Interface contacts:
Residue E975 in protein 1 interacts with residue R279 in protein 2 (closest heavy-atom distance 2.3 Å).
Residue G974 in protein 1 contacts residue F280 in protein 2 (closest heavy-atom distance 3.9 Å).
Residue R973 in protein 1 interacts with residue I281 in protein 2 (closest heavy-atom distance 3.5 Å).
Residue R973 in protein 1 interacts with residue F280 in protein 2 (closest heavy-atom distance 2.6 Å).
Residue E975 in protein 1 is in contact with residue F280 in protein 2 (closest heavy-atom distance 4.2 Å).
Residue F991 in protein 1 interacts with residue F280 in protein 2 (closest heavy-atom distance 3.5 Å).
Residue E992 in protein 1 is in contact with residue F280 in protein 2 (closest heavy-atom distance 3.6 Å).
Residue K977 in protein 1 contacts residue R279 in protein 2 (closest heavy-atom distance 3.9 Å).
Residue A990 in protein 1 contacts residue F280 in protein 2 (closest heavy-atom distance 3.4 Å).
Residue R973 in protein 1 is in contact with residue R282 in protein 2 (closest heavy-atom distance 4.2 Å).

The following describes two proteins that form a bound complex.

Sequence of protein 1:
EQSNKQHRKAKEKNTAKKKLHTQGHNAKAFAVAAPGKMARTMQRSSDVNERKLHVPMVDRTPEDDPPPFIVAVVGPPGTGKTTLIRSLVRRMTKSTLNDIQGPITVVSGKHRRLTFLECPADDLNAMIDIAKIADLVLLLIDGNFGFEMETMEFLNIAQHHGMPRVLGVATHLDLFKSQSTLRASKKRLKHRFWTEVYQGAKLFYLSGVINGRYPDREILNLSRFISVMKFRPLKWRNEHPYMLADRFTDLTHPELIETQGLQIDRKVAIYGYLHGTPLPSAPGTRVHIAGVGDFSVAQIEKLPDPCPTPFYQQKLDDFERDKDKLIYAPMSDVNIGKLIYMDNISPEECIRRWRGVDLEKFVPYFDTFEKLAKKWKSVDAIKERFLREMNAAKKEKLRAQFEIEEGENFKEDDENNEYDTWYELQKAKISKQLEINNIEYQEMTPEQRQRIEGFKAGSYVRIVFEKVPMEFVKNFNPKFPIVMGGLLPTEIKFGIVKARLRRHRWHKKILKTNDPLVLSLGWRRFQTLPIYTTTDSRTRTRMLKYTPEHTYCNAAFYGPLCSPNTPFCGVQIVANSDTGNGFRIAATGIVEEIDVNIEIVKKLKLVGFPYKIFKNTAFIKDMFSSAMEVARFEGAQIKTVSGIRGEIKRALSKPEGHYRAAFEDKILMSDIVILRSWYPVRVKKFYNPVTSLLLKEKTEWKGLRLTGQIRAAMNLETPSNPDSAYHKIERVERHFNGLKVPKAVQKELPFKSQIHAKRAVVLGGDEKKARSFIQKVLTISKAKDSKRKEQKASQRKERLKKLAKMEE

Sequence of protein 2:
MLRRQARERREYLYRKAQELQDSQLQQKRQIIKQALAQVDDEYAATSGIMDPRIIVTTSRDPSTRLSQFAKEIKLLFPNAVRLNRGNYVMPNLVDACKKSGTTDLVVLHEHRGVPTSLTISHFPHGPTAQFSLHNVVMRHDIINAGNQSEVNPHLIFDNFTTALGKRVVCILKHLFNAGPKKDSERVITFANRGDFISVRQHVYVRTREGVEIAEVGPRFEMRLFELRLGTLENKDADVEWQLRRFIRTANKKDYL